The following describes two proteins that form a bound complex.

Sequence of chain A:
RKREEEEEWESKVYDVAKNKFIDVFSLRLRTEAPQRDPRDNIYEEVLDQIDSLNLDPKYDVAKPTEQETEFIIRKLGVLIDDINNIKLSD

Residue-level contacts at the interface:
Residue I309 in chain B interacts with residue E274 in chain A (closest heavy-atom distance 4.4 Å).
Residue Q179 in chain B interacts with residue E274 in chain A (closest heavy-atom distance 3.2 Å).
Residue I309 in chain B contacts residue W273 in chain A (closest heavy-atom distance 4.5 Å).
Residue L195 in chain B contacts residue V288 in chain A (closest heavy-atom distance 3.8 Å).
Residue N193 in chain B interacts with residue F289 in chain A (closest heavy-atom distance 4.1 Å).
Residue R313 in chain B contacts residue E274 in chain A (closest heavy-atom distance 4.0 Å).
Residue N193 in chain B contacts residue D287 in chain A (closest heavy-atom distance 3.9 Å).
Residue C301 in chain B interacts with residue K284 in chain A (closest heavy-atom distance 3.5 Å).
Residue L186 in chain B contacts residue A281 in chain A (closest heavy-atom distance 3.8 Å).
Residue K291 in chain B is in contact with residue R292 in chain A (closest heavy-atom distance 4.1 Å).
Residue L294 in chain B contacts residue I286 in chain A (closest heavy-atom distance 4.2 Å).
Residue L294 in chain B interacts with residue V288 in chain A (closest heavy-atom distance 3.8 Å).
Residue N193 in chain B contacts residue I286 in chain A (closest heavy-atom distance 3.5 Å).
Residue N298 in chain B interacts with residue F285 in chain A (closest heavy-atom distance 3.5 Å).
Residue C301 in chain B is in contact with residue F285 in chain A (closest heavy-atom distance 3.6 Å).
Residue F190 in chain B contacts residue F285 in chain A (closest heavy-atom distance 4.0 Å).
Residue R313 in chain B interacts with residue W273 in chain A (closest heavy-atom distance 3.6 Å).
Residue L302 in chain B is in contact with residue F285 in chain A (closest heavy-atom distance 3.9 Å).
Residue L186 in chain B interacts with residue F285 in chain A (closest heavy-atom distance 4.3 Å).
Residue T314 in chain B contacts residue E269 in chain A (closest heavy-atom distance 4.9 Å).
Residue N193 in chain B is in contact with residue F285 in chain A (closest heavy-atom distance 3.4 Å).
Residue K291 in chain B contacts residue L291 in chain A (closest heavy-atom distance 2.5 Å).
Residue N298 in chain B contacts residue I286 in chain A (closest heavy-atom distance 3.2 Å).
Residue Y297 in chain B interacts with residue I286 in chain A (closest heavy-atom distance 3.6 Å).
Residue S308 in chain B interacts with residue W273 in chain A (closest heavy-atom distance 3.4 Å).
Residue I309 in chain B is in contact with residue V277 in chain A (closest heavy-atom distance 3.8 Å).
Residue L195 in chain B is in contact with residue F289 in chain A (closest heavy-atom distance 3.5 Å).
Residue N185 in chain B interacts with residue Y278 in chain A (closest heavy-atom distance 3.7 Å).
Residue A305 in chain B is in contact with residue V277 in chain A (closest heavy-atom distance 4.6 Å).
Residue L294 in chain B interacts with residue L291 in chain A (closest heavy-atom distance 3.8 Å).
Residue T182 in chain B is in contact with residue E274 in chain A (closest heavy-atom distance 3.2 Å).
Residue T304 in chain B interacts with residue K284 in chain A (closest heavy-atom distance 4.2 Å).
Residue I189 in chain B contacts residue Y278 in chain A (closest heavy-atom distance 3.6 Å).
Residue T182 in chain B contacts residue Y278 in chain A (closest heavy-atom distance 4.5 Å).
Residue L195 in chain B interacts with residue R292 in chain A (closest heavy-atom distance 3.6 Å).
Residue S194 in chain B is in contact with residue V288 in chain A (closest heavy-atom distance 3.9 Å).
Residue R313 in chain B contacts residue E270 in chain A (closest heavy-atom distance 3.6 Å).
Residue I189 in chain B contacts residue A281 in chain A (closest heavy-atom distance 4.7 Å).
Residue S192 in chain B is in contact with residue D287 in chain A (closest heavy-atom distance 4.6 Å).
Residue I189 in chain B contacts residue K282 in chain A (closest heavy-atom distance 3.8 Å).
Residue C301 in chain B interacts with residue A281 in chain A (closest heavy-atom distance 4.6 Å).
Residue S194 in chain B contacts residue I286 in chain A (closest heavy-atom distance 4.7 Å).
Residue A305 in chain B interacts with residue A281 in chain A (closest heavy-atom distance 3.8 Å).
Residue I189 in chain B contacts residue F285 in chain A (closest heavy-atom distance 3.6 Å).
Residue K291 in chain B contacts residue V288 in chain A (closest heavy-atom distance 4.2 Å).
Residue Y297 in chain B is in contact with residue K284 in chain A (closest heavy-atom distance 3.5 Å).
Residue L186 in chain B contacts residue Y278 in chain A (closest heavy-atom distance 3.8 Å).
Residue N193 in chain B is in contact with residue V288 in chain A (closest heavy-atom distance 3.0 Å).
Residue N298 in chain B is in contact with residue V288 in chain A (closest heavy-atom distance 4.5 Å).
Residue S308 in chain B is in contact with residue V277 in chain A (closest heavy-atom distance 3.3 Å).

Sequence of chain B:
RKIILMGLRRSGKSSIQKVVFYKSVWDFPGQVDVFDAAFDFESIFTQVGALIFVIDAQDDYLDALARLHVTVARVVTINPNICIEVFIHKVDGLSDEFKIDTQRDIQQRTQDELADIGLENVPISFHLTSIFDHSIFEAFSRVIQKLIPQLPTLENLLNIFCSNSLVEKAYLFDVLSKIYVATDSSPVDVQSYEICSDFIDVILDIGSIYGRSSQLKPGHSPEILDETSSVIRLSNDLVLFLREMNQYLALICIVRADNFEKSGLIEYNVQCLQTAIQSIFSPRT